Contacts between the two chains:
Residue G105 in the first protein is in contact with residue Y2 in the second protein (closest heavy-atom distance 4.0 Å).
Residue Q231 in the first protein interacts with residue E7 in the second protein (closest heavy-atom distance 4.0 Å).
Residue K188 in the first protein contacts residue I14 in the second protein (closest heavy-atom distance 3.2 Å).
Residue N238 in the first protein interacts with residue I12 in the second protein (closest heavy-atom distance 4.3 Å).
Residue G190 in the first protein interacts with residue I14 in the second protein (closest heavy-atom distance 2.7 Å).
Residue L194 in the first protein contacts residue D8 in the second protein (closest heavy-atom distance 4.2 Å).
Residue M162 in the first protein interacts with residue Y2 in the second protein (closest heavy-atom distance 4.0 Å).
Residue V33 in the first protein contacts residue Y2 in the second protein (closest heavy-atom distance 4.0 Å).
Residue K108 in the first protein interacts with residue Y5 in the second protein (closest heavy-atom distance 3.6 Å).
Residue R159 in the first protein is in contact with residue D8 in the second protein (closest heavy-atom distance 3.0 Å).
Residue K191 in the first protein interacts with residue I12 in the second protein (closest heavy-atom distance 3.3 Å).
Residue M199 in the first protein contacts residue I14 in the second protein (closest heavy-atom distance 4.1 Å).
Residue G189 in the first protein is in contact with residue G15 in the second protein (closest heavy-atom distance 4.0 Å).
Residue D106 in the first protein is in contact with residue Y2 in the second protein (closest heavy-atom distance 3.2 Å).
Residue G190 in the first protein interacts with residue I12 in the second protein (closest heavy-atom distance 3.9 Å).
Residue L204 in the first protein is in contact with residue E13 in the second protein (closest heavy-atom distance 4.3 Å).
Residue G207 in the first protein is in contact with residue I14 in the second protein (closest heavy-atom distance 3.9 Å).
Residue N238 in the first protein contacts residue G10 in the second protein (closest heavy-atom distance 3.5 Å).
Residue L194 in the first protein interacts with residue G10 in the second protein (closest heavy-atom distance 2.9 Å).
Residue L101 in the first protein contacts residue Y2 in the second protein (closest heavy-atom distance 3.7 Å).
Residue S203 in the first protein contacts residue G15 in the second protein (closest heavy-atom distance 4.3 Å).
Residue Q27 in the first protein is in contact with residue Y2 in the second protein (closest heavy-atom distance 3.9 Å).
Residue D106 in the first protein is in contact with residue Y5 in the second protein (closest heavy-atom distance 3.5 Å).
Residue D106 in the first protein contacts residue N3 in the second protein (closest heavy-atom distance 3.3 Å).
Residue L242 in the first protein is in contact with residue E13 in the second protein (closest heavy-atom distance 4.0 Å).
Residue R112 in the first protein contacts residue Y5 in the second protein (closest heavy-atom distance 4.0 Å).
Residue L204 in the first protein contacts residue I12 in the second protein (closest heavy-atom distance 3.8 Å).
Residue L193 in the first protein interacts with residue D11 in the second protein (closest heavy-atom distance 3.6 Å).
Residue K191 in the first protein contacts residue E13 in the second protein (closest heavy-atom distance 4.0 Å).
Residue P195 in the first protein is in contact with residue D8 in the second protein (closest heavy-atom distance 3.4 Å).
Residue S203 in the first protein interacts with residue I14 in the second protein (closest heavy-atom distance 3.6 Å).
Residue G192 in the first protein interacts with residue D11 in the second protein (closest heavy-atom distance 3.4 Å).
Residue L194 in the first protein is in contact with residue I12 in the second protein (closest heavy-atom distance 4.0 Å).
Residue Q27 in the first protein contacts residue P4 in the second protein (closest heavy-atom distance 3.5 Å).
Residue L25 in the first protein contacts residue N3 in the second protein (closest heavy-atom distance 4.2 Å).
Residue M102 in the first protein interacts with residue Y2 in the second protein (closest heavy-atom distance 2.9 Å).
Residue K205 in the first protein interacts with residue G15 in the second protein (closest heavy-atom distance 2.9 Å).
Residue D206 in the first protein is in contact with residue G15 in the second protein (closest heavy-atom distance 3.5 Å).
Residue G192 in the first protein interacts with residue I12 in the second protein (closest heavy-atom distance 2.8 Å).
Residue L204 in the first protein contacts residue G15 in the second protein (closest heavy-atom distance 3.4 Å).
Residue K108 in the first protein contacts residue D8 in the second protein (closest heavy-atom distance 2.8 Å).
Residue G26 in the first protein is in contact with residue Y2 in the second protein (closest heavy-atom distance 3.8 Å).
Residue A51 in the first protein is in contact with residue Y2 in the second protein (closest heavy-atom distance 3.7 Å).
Residue L242 in the first protein contacts residue I12 in the second protein (closest heavy-atom distance 4.3 Å).
Residue S109 in the first protein is in contact with residue N3 in the second protein (closest heavy-atom distance 2.7 Å).
Residue L193 in the first protein is in contact with residue G10 in the second protein (closest heavy-atom distance 3.4 Å).
Residue E100 in the first protein interacts with residue Y2 in the second protein (closest heavy-atom distance 3.7 Å).
Residue L25 in the first protein interacts with residue Y2 in the second protein (closest heavy-atom distance 3.8 Å).
Residue G189 in the first protein interacts with residue I14 in the second protein (closest heavy-atom distance 3.3 Å).
Residue F209 in the first protein contacts residue I14 in the second protein (closest heavy-atom distance 3.9 Å).
Residue W198 in the first protein contacts residue D8 in the second protein (closest heavy-atom distance 3.5 Å).
Residue G207 in the first protein contacts residue G15 in the second protein (closest heavy-atom distance 3.5 Å).
Residue V196 in the first protein interacts with residue I12 in the second protein (closest heavy-atom distance 3.9 Å).
Residue L204 in the first protein is in contact with residue I14 in the second protein (closest heavy-atom distance 3.4 Å).
Residue L194 in the first protein contacts residue I14 in the second protein (closest heavy-atom distance 3.9 Å).
Residue G190 in the first protein is in contact with residue E13 in the second protein (closest heavy-atom distance 3.4 Å).
Residue R159 in the first protein interacts with residue Y5 in the second protein (closest heavy-atom distance 3.6 Å).
Residue Q231 in the first protein interacts with residue D8 in the second protein (closest heavy-atom distance 2.8 Å).
Residue S109 in the first protein is in contact with residue Y5 in the second protein (closest heavy-atom distance 2.6 Å).
Residue G192 in the first protein contacts residue G10 in the second protein (closest heavy-atom distance 3.2 Å).

These two protein chains interact to form a complex.

Sequence of the second protein:
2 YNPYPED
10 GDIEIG

Sequence of the first protein:
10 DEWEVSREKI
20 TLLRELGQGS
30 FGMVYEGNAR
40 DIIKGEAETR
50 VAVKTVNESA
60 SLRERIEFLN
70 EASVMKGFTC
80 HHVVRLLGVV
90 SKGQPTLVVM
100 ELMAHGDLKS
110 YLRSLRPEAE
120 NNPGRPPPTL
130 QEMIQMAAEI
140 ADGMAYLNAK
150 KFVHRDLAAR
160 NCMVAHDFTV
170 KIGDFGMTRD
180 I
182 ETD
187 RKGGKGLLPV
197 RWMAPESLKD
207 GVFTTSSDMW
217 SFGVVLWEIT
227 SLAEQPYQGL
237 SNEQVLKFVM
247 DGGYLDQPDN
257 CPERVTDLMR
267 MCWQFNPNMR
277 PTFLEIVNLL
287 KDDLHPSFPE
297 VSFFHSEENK